Sequence of protein 1:
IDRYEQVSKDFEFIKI

Sequence of protein 2:
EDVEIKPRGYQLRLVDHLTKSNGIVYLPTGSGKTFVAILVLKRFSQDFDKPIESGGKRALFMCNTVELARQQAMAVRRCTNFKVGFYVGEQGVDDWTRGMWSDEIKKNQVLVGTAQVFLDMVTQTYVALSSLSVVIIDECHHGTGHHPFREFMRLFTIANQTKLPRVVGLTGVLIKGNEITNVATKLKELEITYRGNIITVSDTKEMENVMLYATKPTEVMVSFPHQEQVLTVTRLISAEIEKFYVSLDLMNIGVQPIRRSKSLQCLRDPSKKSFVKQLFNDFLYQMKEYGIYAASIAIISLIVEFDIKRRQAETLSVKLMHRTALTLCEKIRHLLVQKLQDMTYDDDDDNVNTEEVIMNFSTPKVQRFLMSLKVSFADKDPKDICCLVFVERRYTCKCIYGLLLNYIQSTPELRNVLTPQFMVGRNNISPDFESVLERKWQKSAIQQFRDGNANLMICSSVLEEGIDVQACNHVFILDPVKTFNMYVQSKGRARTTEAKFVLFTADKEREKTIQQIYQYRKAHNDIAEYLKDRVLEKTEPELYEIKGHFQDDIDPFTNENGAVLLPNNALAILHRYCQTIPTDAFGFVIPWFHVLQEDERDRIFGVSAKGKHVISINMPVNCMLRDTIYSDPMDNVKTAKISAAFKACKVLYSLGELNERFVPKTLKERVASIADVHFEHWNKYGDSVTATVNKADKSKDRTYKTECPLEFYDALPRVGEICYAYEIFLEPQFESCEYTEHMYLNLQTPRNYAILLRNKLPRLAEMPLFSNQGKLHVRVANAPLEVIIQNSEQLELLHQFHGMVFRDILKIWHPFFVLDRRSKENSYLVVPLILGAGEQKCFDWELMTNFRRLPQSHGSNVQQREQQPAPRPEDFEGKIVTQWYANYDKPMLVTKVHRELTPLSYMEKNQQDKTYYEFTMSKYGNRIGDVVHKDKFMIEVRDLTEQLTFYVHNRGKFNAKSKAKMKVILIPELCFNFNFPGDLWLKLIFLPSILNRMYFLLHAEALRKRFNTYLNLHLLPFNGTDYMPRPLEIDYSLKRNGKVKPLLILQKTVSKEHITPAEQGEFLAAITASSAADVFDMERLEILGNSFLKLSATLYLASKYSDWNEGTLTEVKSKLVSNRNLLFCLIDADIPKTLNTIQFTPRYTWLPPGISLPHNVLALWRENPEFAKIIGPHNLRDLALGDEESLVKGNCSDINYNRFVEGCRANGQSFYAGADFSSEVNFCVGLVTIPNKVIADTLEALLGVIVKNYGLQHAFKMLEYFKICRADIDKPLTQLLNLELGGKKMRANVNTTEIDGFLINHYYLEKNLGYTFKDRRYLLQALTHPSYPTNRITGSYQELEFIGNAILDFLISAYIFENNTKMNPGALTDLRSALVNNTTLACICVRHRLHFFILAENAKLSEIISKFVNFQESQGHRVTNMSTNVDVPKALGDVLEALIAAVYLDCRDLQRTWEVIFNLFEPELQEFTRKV

Residue-level contacts at the interface:
Residue V223 in protein 2 is in contact with residue F356 in protein 1 (closest heavy-atom distance 3.6 Å).
Residue S373 in protein 2 is in contact with residue F354 in protein 1 (closest heavy-atom distance 4.1 Å).
Residue Q228 in protein 2 contacts residue I344 in protein 1 (closest heavy-atom distance 4.5 Å).
Residue V223 in protein 2 is in contact with residue F354 in protein 1 (closest heavy-atom distance 3.6 Å).
Residue M222 in protein 2 is in contact with residue E355 in protein 1 (closest heavy-atom distance 4.0 Å).
Residue T219 in protein 2 contacts residue K358 in protein 1 (closest heavy-atom distance 4.1 Å).
Residue L232 in protein 2 interacts with residue D345 in protein 1 (closest heavy-atom distance 4.1 Å).
Residue M372 in protein 2 is in contact with residue F354 in protein 1 (closest heavy-atom distance 3.4 Å).
Residue S373 in protein 2 contacts residue F356 in protein 1 (closest heavy-atom distance 3.7 Å).
Residue V376 in protein 2 is in contact with residue F356 in protein 1 (closest heavy-atom distance 4.0 Å).
Residue L232 in protein 2 contacts residue Y347 in protein 1 (closest heavy-atom distance 3.3 Å).
Residue M222 in protein 2 contacts residue I357 in protein 1 (closest heavy-atom distance 3.3 Å).
Residue M360 in protein 2 interacts with residue Q349 in protein 1 (closest heavy-atom distance 4.7 Å).
Residue Q228 in protein 2 interacts with residue Y347 in protein 1 (closest heavy-atom distance 4.6 Å).
Residue M222 in protein 2 is in contact with residue I359 in protein 1 (closest heavy-atom distance 3.5 Å).
Residue V231 in protein 2 contacts residue I344 in protein 1 (closest heavy-atom distance 3.7 Å).
Residue P365 in protein 2 interacts with residue E348 in protein 1 (closest heavy-atom distance 4.8 Å).
Residue R369 in protein 2 is in contact with residue D353 in protein 1 (closest heavy-atom distance 4.1 Å).
Residue S363 in protein 2 interacts with residue Y347 in protein 1 (closest heavy-atom distance 3.0 Å).
Residue R369 in protein 2 is in contact with residue F354 in protein 1 (closest heavy-atom distance 3.2 Å).
Residue P365 in protein 2 contacts residue V350 in protein 1 (closest heavy-atom distance 3.6 Å).
Residue M372 in protein 2 interacts with residue K352 in protein 1 (closest heavy-atom distance 3.4 Å).
Residue M288 in protein 2 interacts with residue Y347 in protein 1 (closest heavy-atom distance 4.8 Å).
Residue N361 in protein 2 is in contact with residue Y347 in protein 1 (closest heavy-atom distance 3.5 Å).
Residue P226 in protein 2 interacts with residue V350 in protein 1 (closest heavy-atom distance 3.9 Å).
Residue M222 in protein 2 interacts with residue F356 in protein 1 (closest heavy-atom distance 4.1 Å).
Residue L232 in protein 2 interacts with residue I344 in protein 1 (closest heavy-atom distance 4.3 Å).
Residue E220 in protein 2 interacts with residue K358 in protein 1 (closest heavy-atom distance 3.4 Å).
Residue N361 in protein 2 is in contact with residue Q349 in protein 1 (closest heavy-atom distance 2.5 Å).
Residue L232 in protein 2 is in contact with residue R346 in protein 1 (closest heavy-atom distance 4.3 Å).
Residue Q230 in protein 2 is in contact with residue I344 in protein 1 (closest heavy-atom distance 3.7 Å).
Residue G292 in protein 2 interacts with residue Y347 in protein 1 (closest heavy-atom distance 3.2 Å).
Residue I518 in protein 2 is in contact with residue I359 in protein 1 (closest heavy-atom distance 4.4 Å).
Residue R369 in protein 2 interacts with residue V350 in protein 1 (closest heavy-atom distance 3.3 Å).
Residue T364 in protein 2 is in contact with residue Y347 in protein 1 (closest heavy-atom distance 3.7 Å).
Residue I515 in protein 2 contacts residue I359 in protein 1 (closest heavy-atom distance 4.1 Å).
Residue V221 in protein 2 is in contact with residue I357 in protein 1 (closest heavy-atom distance 3.8 Å).
Residue Q368 in protein 2 interacts with residue E348 in protein 1 (closest heavy-atom distance 3.9 Å).
Residue P226 in protein 2 interacts with residue E348 in protein 1 (closest heavy-atom distance 4.6 Å).
Residue R522 in protein 2 interacts with residue I359 in protein 1 (closest heavy-atom distance 3.7 Å).
Residue E229 in protein 2 contacts residue I344 in protein 1 (closest heavy-atom distance 3.3 Å).
Residue I293 in protein 2 interacts with residue Y347 in protein 1 (closest heavy-atom distance 2.9 Å).
Residue F362 in protein 2 contacts residue Y347 in protein 1 (closest heavy-atom distance 3.4 Å).
Residue V223 in protein 2 contacts residue E355 in protein 1 (closest heavy-atom distance 4.5 Å).
Residue R369 in protein 2 is in contact with residue S351 in protein 1 (closest heavy-atom distance 2.7 Å).
Residue V221 in protein 2 is in contact with residue F356 in protein 1 (closest heavy-atom distance 3.6 Å).
Residue R369 in protein 2 is in contact with residue K352 in protein 1 (closest heavy-atom distance 4.8 Å).
Residue E220 in protein 2 is in contact with residue I359 in protein 1 (closest heavy-atom distance 3.3 Å).
Residue E220 in protein 2 interacts with residue I357 in protein 1 (closest heavy-atom distance 4.3 Å).
Residue F362 in protein 2 is in contact with residue R346 in protein 1 (closest heavy-atom distance 3.2 Å).
Residue Q368 in protein 2 interacts with residue Y347 in protein 1 (closest heavy-atom distance 4.7 Å).
Residue R511 in protein 2 interacts with residue I357 in protein 1 (closest heavy-atom distance 3.5 Å).
Residue Q368 in protein 2 interacts with residue V350 in protein 1 (closest heavy-atom distance 3.2 Å).
Residue Q368 in protein 2 interacts with residue Q349 in protein 1 (closest heavy-atom distance 4.7 Å).
Residue T233 in protein 2 contacts residue D345 in protein 1 (closest heavy-atom distance 3.2 Å).
Residue N361 in protein 2 is in contact with residue R346 in protein 1 (closest heavy-atom distance 2.5 Å).
Residue M372 in protein 2 is in contact with residue S351 in protein 1 (closest heavy-atom distance 3.9 Å).
Residue V221 in protein 2 is in contact with residue I359 in protein 1 (closest heavy-atom distance 3.5 Å).
Residue E229 in protein 2 contacts residue E348 in protein 1 (closest heavy-atom distance 3.2 Å).
Residue Y519 in protein 2 is in contact with residue I359 in protein 1 (closest heavy-atom distance 3.7 Å).

The following describes two proteins that form a bound complex.